Sequence of the first protein:
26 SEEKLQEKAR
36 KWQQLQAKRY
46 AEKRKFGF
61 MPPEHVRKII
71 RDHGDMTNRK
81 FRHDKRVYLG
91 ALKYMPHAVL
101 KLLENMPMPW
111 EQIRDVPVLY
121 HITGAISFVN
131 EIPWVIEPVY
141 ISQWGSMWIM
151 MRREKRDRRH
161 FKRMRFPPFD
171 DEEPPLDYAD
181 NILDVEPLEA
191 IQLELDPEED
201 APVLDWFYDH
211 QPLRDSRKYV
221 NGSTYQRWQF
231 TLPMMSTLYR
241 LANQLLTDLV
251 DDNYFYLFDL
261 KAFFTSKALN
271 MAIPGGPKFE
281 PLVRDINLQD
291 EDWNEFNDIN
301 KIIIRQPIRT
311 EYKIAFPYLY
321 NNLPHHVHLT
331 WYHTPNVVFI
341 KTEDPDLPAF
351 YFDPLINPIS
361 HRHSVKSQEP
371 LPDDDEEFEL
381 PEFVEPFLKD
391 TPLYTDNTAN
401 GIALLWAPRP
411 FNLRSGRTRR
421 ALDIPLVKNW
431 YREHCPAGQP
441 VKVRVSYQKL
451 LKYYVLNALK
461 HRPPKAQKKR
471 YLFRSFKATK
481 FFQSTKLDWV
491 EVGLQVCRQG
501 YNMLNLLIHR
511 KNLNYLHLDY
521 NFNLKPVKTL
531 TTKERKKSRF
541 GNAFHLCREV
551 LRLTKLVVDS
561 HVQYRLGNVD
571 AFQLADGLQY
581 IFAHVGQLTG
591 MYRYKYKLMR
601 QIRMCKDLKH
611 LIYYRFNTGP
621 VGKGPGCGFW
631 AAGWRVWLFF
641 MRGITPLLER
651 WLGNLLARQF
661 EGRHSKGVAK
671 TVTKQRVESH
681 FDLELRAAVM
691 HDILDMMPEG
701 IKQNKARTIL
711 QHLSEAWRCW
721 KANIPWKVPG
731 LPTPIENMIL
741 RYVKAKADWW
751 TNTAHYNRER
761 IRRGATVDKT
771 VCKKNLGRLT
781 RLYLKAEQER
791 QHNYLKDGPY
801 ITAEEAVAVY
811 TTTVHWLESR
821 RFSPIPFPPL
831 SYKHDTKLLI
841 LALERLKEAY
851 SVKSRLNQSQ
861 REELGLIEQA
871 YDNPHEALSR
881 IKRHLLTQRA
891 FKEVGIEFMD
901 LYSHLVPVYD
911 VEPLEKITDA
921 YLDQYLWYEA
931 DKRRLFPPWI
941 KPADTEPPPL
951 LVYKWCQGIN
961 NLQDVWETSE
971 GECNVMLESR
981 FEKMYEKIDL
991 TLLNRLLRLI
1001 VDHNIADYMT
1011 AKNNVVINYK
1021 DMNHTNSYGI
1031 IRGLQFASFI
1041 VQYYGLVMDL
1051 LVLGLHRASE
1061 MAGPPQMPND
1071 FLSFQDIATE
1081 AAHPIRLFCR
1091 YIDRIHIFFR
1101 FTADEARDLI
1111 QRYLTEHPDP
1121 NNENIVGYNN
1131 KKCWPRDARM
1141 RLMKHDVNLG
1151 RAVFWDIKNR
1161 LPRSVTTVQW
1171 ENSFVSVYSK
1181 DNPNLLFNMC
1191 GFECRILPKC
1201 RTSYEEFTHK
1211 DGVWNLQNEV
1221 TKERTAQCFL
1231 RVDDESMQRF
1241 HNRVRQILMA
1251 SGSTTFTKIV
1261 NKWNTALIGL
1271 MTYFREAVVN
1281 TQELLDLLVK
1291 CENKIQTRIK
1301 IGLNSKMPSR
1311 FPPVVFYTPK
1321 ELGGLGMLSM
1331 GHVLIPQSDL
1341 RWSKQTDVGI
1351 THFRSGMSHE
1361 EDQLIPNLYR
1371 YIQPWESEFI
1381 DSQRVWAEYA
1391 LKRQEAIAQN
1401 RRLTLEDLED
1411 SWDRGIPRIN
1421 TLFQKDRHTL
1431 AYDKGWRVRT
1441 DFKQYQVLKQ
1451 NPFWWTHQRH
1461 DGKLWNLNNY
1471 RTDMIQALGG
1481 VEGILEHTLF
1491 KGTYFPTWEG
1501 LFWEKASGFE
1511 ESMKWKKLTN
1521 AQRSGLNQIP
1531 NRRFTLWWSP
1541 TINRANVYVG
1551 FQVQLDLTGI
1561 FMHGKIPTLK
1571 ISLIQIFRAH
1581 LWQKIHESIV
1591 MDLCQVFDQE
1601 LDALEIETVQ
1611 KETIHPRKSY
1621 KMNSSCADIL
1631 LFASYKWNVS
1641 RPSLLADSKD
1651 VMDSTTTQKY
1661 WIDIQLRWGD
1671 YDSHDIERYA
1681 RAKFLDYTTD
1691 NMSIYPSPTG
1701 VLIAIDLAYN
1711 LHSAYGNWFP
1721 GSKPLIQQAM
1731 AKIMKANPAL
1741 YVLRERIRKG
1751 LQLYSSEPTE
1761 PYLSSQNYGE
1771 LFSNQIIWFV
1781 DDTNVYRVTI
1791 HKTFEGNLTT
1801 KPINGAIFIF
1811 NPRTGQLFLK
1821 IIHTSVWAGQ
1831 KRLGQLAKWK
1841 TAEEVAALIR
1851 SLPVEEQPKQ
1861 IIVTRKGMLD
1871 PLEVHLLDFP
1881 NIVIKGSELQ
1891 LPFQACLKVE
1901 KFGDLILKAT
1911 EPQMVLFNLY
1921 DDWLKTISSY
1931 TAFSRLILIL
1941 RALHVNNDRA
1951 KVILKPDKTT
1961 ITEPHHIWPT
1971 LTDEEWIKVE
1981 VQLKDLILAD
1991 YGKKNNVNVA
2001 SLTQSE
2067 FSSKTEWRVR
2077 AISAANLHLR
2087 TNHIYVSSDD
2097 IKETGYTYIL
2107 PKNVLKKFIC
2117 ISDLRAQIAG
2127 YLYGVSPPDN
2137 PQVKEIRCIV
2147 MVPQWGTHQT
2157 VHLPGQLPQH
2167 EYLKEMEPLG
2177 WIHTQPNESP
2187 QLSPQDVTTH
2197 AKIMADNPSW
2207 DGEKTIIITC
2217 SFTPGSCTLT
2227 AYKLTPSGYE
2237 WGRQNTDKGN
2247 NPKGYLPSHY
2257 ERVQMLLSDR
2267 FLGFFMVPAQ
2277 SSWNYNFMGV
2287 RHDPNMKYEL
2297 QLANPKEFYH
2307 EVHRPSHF

Sequence of the second protein:
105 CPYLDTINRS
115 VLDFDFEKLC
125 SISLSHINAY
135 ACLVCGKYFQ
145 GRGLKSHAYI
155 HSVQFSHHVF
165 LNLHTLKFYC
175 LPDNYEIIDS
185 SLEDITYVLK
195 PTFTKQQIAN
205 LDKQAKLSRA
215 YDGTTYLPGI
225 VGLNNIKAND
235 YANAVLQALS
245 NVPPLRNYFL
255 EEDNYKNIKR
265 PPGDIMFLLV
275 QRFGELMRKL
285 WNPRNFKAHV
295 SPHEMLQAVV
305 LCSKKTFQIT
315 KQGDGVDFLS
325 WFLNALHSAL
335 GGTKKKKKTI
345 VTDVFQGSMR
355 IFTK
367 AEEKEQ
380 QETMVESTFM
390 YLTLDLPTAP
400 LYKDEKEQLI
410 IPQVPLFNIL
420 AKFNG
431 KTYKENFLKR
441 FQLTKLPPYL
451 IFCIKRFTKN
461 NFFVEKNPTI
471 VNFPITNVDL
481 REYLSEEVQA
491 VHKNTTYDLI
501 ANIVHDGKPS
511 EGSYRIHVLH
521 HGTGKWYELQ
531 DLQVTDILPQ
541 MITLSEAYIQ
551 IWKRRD

Interface contacts:
Residue H792 in the first protein is in contact with residue E406 in the second protein (closest heavy-atom distance 3.9 Å).
Residue E789 in the first protein contacts residue E404 in the second protein (closest heavy-atom distance 5.0 Å).
Residue Q788 in the first protein interacts with residue E404 in the second protein (closest heavy-atom distance 4.7 Å).
Residue K785 in the first protein is in contact with residue D403 in the second protein (closest heavy-atom distance 4.0 Å).
Residue H1024 in the first protein interacts with residue K405 in the second protein (closest heavy-atom distance 4.3 Å).
Residue H792 in the first protein interacts with residue K405 in the second protein (closest heavy-atom distance 3.7 Å).

The following describes two proteins that form a bound complex.